These two protein chains interact to form a complex.

Sequence of the first protein:
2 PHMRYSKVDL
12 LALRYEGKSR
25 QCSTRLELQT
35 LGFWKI

Interface contacts:
Residue S43 in the second protein interacts with residue S27 in the first protein (closest heavy-atom distance 3.4 Å).
Residue K49 in the second protein contacts residue K39 in the first protein (closest heavy-atom distance 4.1 Å).
Residue W42 in the second protein contacts residue S20 in the first protein (closest heavy-atom distance 3.7 Å).
Residue E39 in the second protein contacts residue L14 in the first protein (closest heavy-atom distance 4.0 Å).
Residue K5 in the second protein is in contact with residue K19 in the first protein (closest heavy-atom distance 3.5 Å).
Residue D111 in the second protein contacts residue R5 in the first protein (closest heavy-atom distance 3.4 Å).
Residue Y60 in the second protein contacts residue F37 in the first protein (closest heavy-atom distance 3.5 Å).
Residue W42 in the second protein interacts with residue R15 in the first protein (closest heavy-atom distance 3.4 Å).
Residue P7 in the second protein contacts residue M4 in the first protein (closest heavy-atom distance 3.8 Å).
Residue N46 in the second protein is in contact with residue K39 in the first protein (closest heavy-atom distance 2.9 Å).
Residue F110 in the second protein is in contact with residue R5 in the first protein (closest heavy-atom distance 3.9 Å).
Residue H47 in the second protein interacts with residue C26 in the first protein (closest heavy-atom distance 3.5 Å).
Residue N30 in the second protein is in contact with residue L35 in the first protein (closest heavy-atom distance 3.7 Å).
Residue M9 in the second protein interacts with residue M4 in the first protein (closest heavy-atom distance 3.4 Å).
Residue I32 in the second protein contacts residue R29 in the first protein (closest heavy-atom distance 3.9 Å).
Residue D100 in the second protein interacts with residue K8 in the first protein (closest heavy-atom distance 3.0 Å).
Residue L103 in the second protein is in contact with residue L11 in the first protein (closest heavy-atom distance 3.2 Å).
Residue I48 in the second protein is in contact with residue F37 in the first protein (closest heavy-atom distance 3.6 Å).
Residue E39 in the second protein is in contact with residue S20 in the first protein (closest heavy-atom distance 3.4 Å).
Residue H47 in the second protein contacts residue K39 in the first protein (closest heavy-atom distance 3.1 Å).
Residue E108 in the second protein interacts with residue M4 in the first protein (closest heavy-atom distance 3.9 Å).
Residue E108 in the second protein interacts with residue R5 in the first protein (closest heavy-atom distance 3.2 Å).
Residue H47 in the second protein interacts with residue R21 in the first protein (closest heavy-atom distance 3.5 Å).
Residue M9 in the second protein interacts with residue H3 in the first protein (closest heavy-atom distance 3.3 Å).
Residue E18 in the second protein interacts with residue G36 in the first protein (closest heavy-atom distance 3.4 Å).
Residue M9 in the second protein interacts with residue P2 in the first protein (closest heavy-atom distance 4.1 Å).
Residue G107 in the second protein is in contact with residue R5 in the first protein (closest heavy-atom distance 3.4 Å).
Residue S43 in the second protein interacts with residue K19 in the first protein (closest heavy-atom distance 3.6 Å).
Residue Y16 in the second protein contacts residue F37 in the first protein (closest heavy-atom distance 3.5 Å).
Residue E39 in the second protein is in contact with residue K19 in the first protein (closest heavy-atom distance 4.0 Å).
Residue K49 in the second protein interacts with residue F37 in the first protein (closest heavy-atom distance 2.8 Å).
Residue Y45 in the second protein contacts residue R15 in the first protein (closest heavy-atom distance 3.7 Å).
Residue H6 in the second protein is in contact with residue L14 in the first protein (closest heavy-atom distance 3.3 Å).
Residue S113 in the second protein contacts residue H3 in the first protein (closest heavy-atom distance 4.0 Å).
Residue V38 in the second protein is in contact with residue L11 in the first protein (closest heavy-atom distance 3.9 Å).
Residue H6 in the second protein contacts residue Y6 in the first protein (closest heavy-atom distance 3.5 Å).
Residue E18 in the second protein is in contact with residue L35 in the first protein (closest heavy-atom distance 4.0 Å).
Residue S43 in the second protein contacts residue S20 in the first protein (closest heavy-atom distance 3.3 Å).
Residue K49 in the second protein contacts residue W38 in the first protein (closest heavy-atom distance 3.5 Å).
Residue H47 in the second protein contacts residue Q25 in the first protein (closest heavy-atom distance 3.7 Å).
Residue K49 in the second protein is in contact with residue G36 in the first protein (closest heavy-atom distance 3.0 Å).
Residue V38 in the second protein is in contact with residue L14 in the first protein (closest heavy-atom distance 3.8 Å).
Residue L103 in the second protein contacts residue K8 in the first protein (closest heavy-atom distance 3.8 Å).
Residue S43 in the second protein is in contact with residue Q25 in the first protein (closest heavy-atom distance 2.9 Å).
Residue I32 in the second protein is in contact with residue F37 in the first protein (closest heavy-atom distance 3.5 Å).
Residue G107 in the second protein interacts with residue M4 in the first protein (closest heavy-atom distance 4.0 Å).
Residue T33 in the second protein is in contact with residue R29 in the first protein (closest heavy-atom distance 3.3 Å).
Residue W42 in the second protein interacts with residue L14 in the first protein (closest heavy-atom distance 3.6 Å).
Residue A109 in the second protein is in contact with residue R5 in the first protein (closest heavy-atom distance 3.3 Å).
Residue G107 in the second protein is in contact with residue Y6 in the first protein (closest heavy-atom distance 3.0 Å).
Residue N46 in the second protein contacts residue R15 in the first protein (closest heavy-atom distance 3.5 Å).
Residue H47 in the second protein is in contact with residue W38 in the first protein (closest heavy-atom distance 3.4 Å).
Residue I48 in the second protein interacts with residue K39 in the first protein (closest heavy-atom distance 3.2 Å).
Residue G107 in the second protein interacts with residue L11 in the first protein (closest heavy-atom distance 3.9 Å).
Residue S43 in the second protein is in contact with residue C26 in the first protein (closest heavy-atom distance 3.2 Å).
Residue L103 in the second protein interacts with residue L12 in the first protein (closest heavy-atom distance 3.9 Å).
Residue P7 in the second protein is in contact with residue Y6 in the first protein (closest heavy-atom distance 2.6 Å).
Residue W42 in the second protein interacts with residue L12 in the first protein (closest heavy-atom distance 3.6 Å).
Residue W42 in the second protein interacts with residue L11 in the first protein (closest heavy-atom distance 2.8 Å).
Residue N46 in the second protein contacts residue S20 in the first protein (closest heavy-atom distance 2.9 Å).

Sequence of the second protein:
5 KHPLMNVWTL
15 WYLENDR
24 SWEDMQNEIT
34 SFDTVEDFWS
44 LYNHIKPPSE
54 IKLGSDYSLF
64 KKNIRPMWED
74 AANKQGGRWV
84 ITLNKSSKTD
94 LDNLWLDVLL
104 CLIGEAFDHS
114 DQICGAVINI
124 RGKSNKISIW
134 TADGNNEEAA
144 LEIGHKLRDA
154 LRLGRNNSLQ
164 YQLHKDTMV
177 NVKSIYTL